Sequence of chain A:
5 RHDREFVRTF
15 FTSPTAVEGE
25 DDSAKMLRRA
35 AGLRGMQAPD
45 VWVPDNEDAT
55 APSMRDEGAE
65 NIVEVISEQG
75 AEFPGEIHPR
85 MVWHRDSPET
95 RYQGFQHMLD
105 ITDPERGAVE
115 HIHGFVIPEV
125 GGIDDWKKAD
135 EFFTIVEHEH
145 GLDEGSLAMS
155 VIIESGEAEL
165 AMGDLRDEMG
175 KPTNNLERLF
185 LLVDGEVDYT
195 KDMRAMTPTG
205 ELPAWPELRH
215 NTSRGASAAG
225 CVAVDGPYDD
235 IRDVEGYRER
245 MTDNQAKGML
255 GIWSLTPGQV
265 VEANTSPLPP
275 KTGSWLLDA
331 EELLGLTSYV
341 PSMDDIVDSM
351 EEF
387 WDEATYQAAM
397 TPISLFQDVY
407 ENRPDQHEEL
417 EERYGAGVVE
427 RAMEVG

Contacts between the two chains:
Residue T276 in chain B is in contact with residue S342 in chain A (closest heavy-atom distance 3.5 Å).
Residue H214 in chain B is in contact with residue Y193 in chain A (closest heavy-atom distance 3.0 Å).
Residue E9 in chain B interacts with residue R198 in chain A (closest heavy-atom distance 2.9 Å).
Residue G252 in chain B interacts with residue R198 in chain A (closest heavy-atom distance 3.4 Å).
Residue L280 in chain B contacts residue S338 in chain A (closest heavy-atom distance 3.0 Å).
Residue E9 in chain B interacts with residue D404 in chain A (closest heavy-atom distance 3.3 Å).
Residue T269 in chain B contacts residue R419 in chain A (closest heavy-atom distance 3.5 Å).
Residue P274 in chain B contacts residue P341 in chain A (closest heavy-atom distance 3.3 Å).
Residue R218 in chain B interacts with residue L164 in chain A (closest heavy-atom distance 3.5 Å).
Residue P78 in chain B is in contact with residue D411 in chain A (closest heavy-atom distance 3.2 Å).
Residue G277 in chain B is in contact with residue Y339 in chain A (closest heavy-atom distance 3.3 Å).
Residue K275 in chain B interacts with residue S342 in chain A (closest heavy-atom distance 3.3 Å).
Residue L281 in chain B contacts residue L336 in chain A (closest heavy-atom distance 3.3 Å).
Residue A42 in chain B is in contact with residue R409 in chain A (closest heavy-atom distance 2.8 Å).
Residue F10 in chain B contacts residue R198 in chain A (closest heavy-atom distance 3.4 Å).
Residue S221 in chain B contacts residue D196 in chain A (closest heavy-atom distance 2.9 Å).
Residue H214 in chain B interacts with residue E211 in chain A (closest heavy-atom distance 3.6 Å).
Residue L272 in chain B is in contact with residue Y420 in chain A (closest heavy-atom distance 3.4 Å).
Residue W279 in chain B contacts residue T337 in chain A (closest heavy-atom distance 3.3 Å).
Residue R218 in chain B interacts with residue N215 in chain A (closest heavy-atom distance 3.2 Å).
Residue P274 in chain B contacts residue S342 in chain A (closest heavy-atom distance 3.6 Å).
Residue R218 in chain B interacts with residue M197 in chain A (closest heavy-atom distance 3.4 Å).
Residue Q249 in chain B contacts residue A199 in chain A (closest heavy-atom distance 3.2 Å).
Residue A250 in chain B contacts residue W209 in chain A (closest heavy-atom distance 3.5 Å).
Residue L280 in chain B interacts with residue V340 in chain A (closest heavy-atom distance 3.4 Å).
Residue Q249 in chain B interacts with residue M200 in chain A (closest heavy-atom distance 2.8 Å).
Residue P273 in chain B contacts residue R419 in chain A (closest heavy-atom distance 2.8 Å).
Residue H214 in chain B interacts with residue E163 in chain A (closest heavy-atom distance 2.8 Å).
Residue S221 in chain B contacts residue M197 in chain A (closest heavy-atom distance 3.4 Å).
Residue P271 in chain B interacts with residue M200 in chain A (closest heavy-atom distance 3.3 Å).
Residue S278 in chain B interacts with residue Y339 in chain A (closest heavy-atom distance 3.1 Å).
Residue K251 in chain B interacts with residue W209 in chain A (closest heavy-atom distance 3.3 Å).
Residue G252 in chain B interacts with residue A199 in chain A (closest heavy-atom distance 3.5 Å).
Residue K251 in chain B interacts with residue E211 in chain A (closest heavy-atom distance 3.1 Å).
Residue P273 in chain B interacts with residue Y420 in chain A (closest heavy-atom distance 2.7 Å).
Residue R218 in chain B is in contact with residue E163 in chain A (closest heavy-atom distance 2.9 Å).
Residue P43 in chain B is in contact with residue R409 in chain A (closest heavy-atom distance 3.5 Å).
Residue A250 in chain B contacts residue M200 in chain A (closest heavy-atom distance 3.5 Å).
Residue M40 in chain B is in contact with residue E415 in chain A (closest heavy-atom distance 3.3 Å).
Residue L254 in chain B is in contact with residue R198 in chain A (closest heavy-atom distance 3.5 Å).
Residue K275 in chain B is in contact with residue R419 in chain A (closest heavy-atom distance 3.0 Å).
Residue R12 in chain B interacts with residue Q412 in chain A (closest heavy-atom distance 3.0 Å).
Residue R8 in chain B is in contact with residue D404 in chain A (closest heavy-atom distance 2.8 Å).
Residue F10 in chain B contacts residue D404 in chain A (closest heavy-atom distance 3.2 Å).
Residue G39 in chain B interacts with residue R409 in chain A (closest heavy-atom distance 3.4 Å).
Residue M40 in chain B interacts with residue Q412 in chain A (closest heavy-atom distance 3.5 Å).
Residue G39 in chain B is in contact with residue D411 in chain A (closest heavy-atom distance 2.8 Å).
Residue F10 in chain B contacts residue L401 in chain A (closest heavy-atom distance 3.5 Å).
Residue R170 in chain B contacts residue E161 in chain A (closest heavy-atom distance 2.8 Å).
Residue G252 in chain B interacts with residue M197 in chain A (closest heavy-atom distance 3.0 Å).
Residue G39 in chain B interacts with residue Q412 in chain A (closest heavy-atom distance 2.9 Å).
Residue A250 in chain B contacts residue P207 in chain A (closest heavy-atom distance 3.2 Å).
Residue N268 in chain B contacts residue Q412 in chain A (closest heavy-atom distance 3.4 Å).
Residue P274 in chain B interacts with residue M343 in chain A (closest heavy-atom distance 3.2 Å).
Residue F10 in chain B interacts with residue S400 in chain A (closest heavy-atom distance 3.5 Å).
Residue D282 in chain B is in contact with residue L336 in chain A (closest heavy-atom distance 2.8 Å).
Residue D44 in chain B contacts residue R409 in chain A (closest heavy-atom distance 2.9 Å).
Residue S278 in chain B contacts residue V340 in chain A (closest heavy-atom distance 3.2 Å).
Residue R12 in chain B contacts residue V405 in chain A (closest heavy-atom distance 3.5 Å).
Residue L280 in chain B is in contact with residue T337 in chain A (closest heavy-atom distance 3.2 Å).

Sequence of chain B:
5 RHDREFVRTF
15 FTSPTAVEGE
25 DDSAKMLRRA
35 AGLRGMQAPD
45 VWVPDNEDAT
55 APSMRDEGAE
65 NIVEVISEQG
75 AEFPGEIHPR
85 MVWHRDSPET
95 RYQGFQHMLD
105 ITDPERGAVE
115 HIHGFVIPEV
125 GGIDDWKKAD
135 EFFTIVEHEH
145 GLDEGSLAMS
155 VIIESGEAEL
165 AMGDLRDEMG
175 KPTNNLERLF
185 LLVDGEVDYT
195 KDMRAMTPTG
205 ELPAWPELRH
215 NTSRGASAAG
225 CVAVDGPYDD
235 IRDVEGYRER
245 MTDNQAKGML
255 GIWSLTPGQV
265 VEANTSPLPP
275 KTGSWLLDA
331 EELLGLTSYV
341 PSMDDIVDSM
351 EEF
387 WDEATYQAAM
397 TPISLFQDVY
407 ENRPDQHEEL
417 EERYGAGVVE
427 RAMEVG

These two protein chains interact to form a complex.